Sequence of the second protein:
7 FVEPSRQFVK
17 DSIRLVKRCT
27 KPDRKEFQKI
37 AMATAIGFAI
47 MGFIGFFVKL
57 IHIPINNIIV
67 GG

Interface contacts:
Residue V192 in the first protein contacts residue G48 in the second protein (closest heavy-atom distance 3.6 Å).
Residue Y455 in the first protein contacts residue I36 in the second protein (closest heavy-atom distance 4.3 Å).
Residue Q259 in the first protein is in contact with residue I36 in the second protein (closest heavy-atom distance 3.6 Å).
Residue Y257 in the first protein interacts with residue K27 in the second protein (closest heavy-atom distance 4.2 Å).
Residue L43 in the first protein is in contact with residue V54 in the second protein (closest heavy-atom distance 4.0 Å).
Residue F196 in the first protein is in contact with residue K55 in the second protein (closest heavy-atom distance 3.8 Å).
Residue C188 in the first protein interacts with residue G48 in the second protein (closest heavy-atom distance 3.6 Å).
Residue Q47 in the first protein is in contact with residue H58 in the second protein (closest heavy-atom distance 3.3 Å).
Residue F423 in the first protein contacts residue L21 in the second protein (closest heavy-atom distance 3.5 Å).
Residue T419 in the first protein interacts with residue D17 in the second protein (closest heavy-atom distance 3.2 Å).
Residue L43 in the first protein is in contact with residue G51 in the second protein (closest heavy-atom distance 3.8 Å).
Residue T185 in the first protein interacts with residue M47 in the second protein (closest heavy-atom distance 3.3 Å).
Residue G260 in the first protein contacts residue K27 in the second protein (closest heavy-atom distance 4.3 Å).
Residue Y455 in the first protein interacts with residue T40 in the second protein (closest heavy-atom distance 3.2 Å).
Residue I256 in the first protein interacts with residue P28 in the second protein (closest heavy-atom distance 3.2 Å).
Residue Y416 in the first protein contacts residue D17 in the second protein (closest heavy-atom distance 3.6 Å).
Residue K377 in the first protein is in contact with residue Q13 in the second protein (closest heavy-atom distance 4.4 Å).
Residue I454 in the first protein contacts residue M47 in the second protein (closest heavy-atom distance 4.4 Å).
Residue Y257 in the first protein contacts residue P28 in the second protein (closest heavy-atom distance 3.6 Å).
Residue Y416 in the first protein is in contact with residue R20 in the second protein (closest heavy-atom distance 3.4 Å).
Residue F261 in the first protein contacts residue L21 in the second protein (closest heavy-atom distance 4.0 Å).
Residue I256 in the first protein contacts residue I36 in the second protein (closest heavy-atom distance 3.8 Å).
Residue F458 in the first protein interacts with residue A39 in the second protein (closest heavy-atom distance 3.2 Å).
Residue F423 in the first protein interacts with residue D17 in the second protein (closest heavy-atom distance 3.2 Å).
Residue W193 in the first protein contacts residue K55 in the second protein (closest heavy-atom distance 3.5 Å).
Residue L426 in the first protein is in contact with residue F14 in the second protein (closest heavy-atom distance 3.6 Å).
Residue F423 in the first protein interacts with residue F14 in the second protein (closest heavy-atom distance 3.4 Å).
Residue L426 in the first protein is in contact with residue P10 in the second protein (closest heavy-atom distance 3.8 Å).
Residue A420 in the first protein interacts with residue D17 in the second protein (closest heavy-atom distance 3.9 Å).
Residue F458 in the first protein interacts with residue T40 in the second protein (closest heavy-atom distance 3.8 Å).
Residue E189 in the first protein is in contact with residue M47 in the second protein (closest heavy-atom distance 3.3 Å).
Residue V192 in the first protein interacts with residue G51 in the second protein (closest heavy-atom distance 4.2 Å).
Residue C427 in the first protein is in contact with residue F14 in the second protein (closest heavy-atom distance 3.5 Å).
Residue Y455 in the first protein contacts residue A37 in the second protein (closest heavy-atom distance 4.4 Å).
Residue V192 in the first protein is in contact with residue F52 in the second protein (closest heavy-atom distance 3.6 Å).
Residue T419 in the first protein is in contact with residue R20 in the second protein (closest heavy-atom distance 3.6 Å).
Residue F458 in the first protein is in contact with residue G43 in the second protein (closest heavy-atom distance 3.9 Å).
Residue C188 in the first protein is in contact with residue M47 in the second protein (closest heavy-atom distance 3.7 Å).
Residue F252 in the first protein contacts residue A37 in the second protein (closest heavy-atom distance 3.7 Å).
Residue Y416 in the first protein is in contact with residue L21 in the second protein (closest heavy-atom distance 3.6 Å).
Residue G260 in the first protein is in contact with residue T26 in the second protein (closest heavy-atom distance 3.5 Å).
Residue W193 in the first protein interacts with residue G51 in the second protein (closest heavy-atom distance 4.2 Å).
Residue A373 in the first protein is in contact with residue P10 in the second protein (closest heavy-atom distance 3.7 Å).
Residue L283 in the first protein interacts with residue L21 in the second protein (closest heavy-atom distance 3.6 Å).
Residue K377 in the first protein is in contact with residue P10 in the second protein (closest heavy-atom distance 3.8 Å).
Residue F196 in the first protein is in contact with residue F52 in the second protein (closest heavy-atom distance 3.6 Å).
Residue C188 in the first protein is in contact with residue F44 in the second protein (closest heavy-atom distance 3.5 Å).
Residue R262 in the first protein is in contact with residue C25 in the second protein (closest heavy-atom distance 3.1 Å).
Residue E189 in the first protein interacts with residue G48 in the second protein (closest heavy-atom distance 3.7 Å).
Residue I256 in the first protein is in contact with residue F33 in the second protein (closest heavy-atom distance 4.1 Å).
Residue L283 in the first protein is in contact with residue D17 in the second protein (closest heavy-atom distance 3.8 Å).
Residue F423 in the first protein contacts residue S18 in the second protein (closest heavy-atom distance 3.8 Å).
Residue L181 in the first protein is in contact with residue M47 in the second protein (closest heavy-atom distance 4.2 Å).
Residue G260 in the first protein contacts residue P28 in the second protein (closest heavy-atom distance 3.8 Å).
Residue F261 in the first protein is in contact with residue C25 in the second protein (closest heavy-atom distance 3.5 Å).
Residue I454 in the first protein is in contact with residue T40 in the second protein (closest heavy-atom distance 3.8 Å).
Residue F261 in the first protein interacts with residue T26 in the second protein (closest heavy-atom distance 4.1 Å).
Residue L43 in the first protein contacts residue I50 in the second protein (closest heavy-atom distance 3.7 Å).
Residue R262 in the first protein is in contact with residue R24 in the second protein (closest heavy-atom distance 4.4 Å).
Residue L50 in the first protein is in contact with residue K55 in the second protein (closest heavy-atom distance 4.0 Å).

This data describes a binding interaction between two proteins.

Sequence of the first protein:
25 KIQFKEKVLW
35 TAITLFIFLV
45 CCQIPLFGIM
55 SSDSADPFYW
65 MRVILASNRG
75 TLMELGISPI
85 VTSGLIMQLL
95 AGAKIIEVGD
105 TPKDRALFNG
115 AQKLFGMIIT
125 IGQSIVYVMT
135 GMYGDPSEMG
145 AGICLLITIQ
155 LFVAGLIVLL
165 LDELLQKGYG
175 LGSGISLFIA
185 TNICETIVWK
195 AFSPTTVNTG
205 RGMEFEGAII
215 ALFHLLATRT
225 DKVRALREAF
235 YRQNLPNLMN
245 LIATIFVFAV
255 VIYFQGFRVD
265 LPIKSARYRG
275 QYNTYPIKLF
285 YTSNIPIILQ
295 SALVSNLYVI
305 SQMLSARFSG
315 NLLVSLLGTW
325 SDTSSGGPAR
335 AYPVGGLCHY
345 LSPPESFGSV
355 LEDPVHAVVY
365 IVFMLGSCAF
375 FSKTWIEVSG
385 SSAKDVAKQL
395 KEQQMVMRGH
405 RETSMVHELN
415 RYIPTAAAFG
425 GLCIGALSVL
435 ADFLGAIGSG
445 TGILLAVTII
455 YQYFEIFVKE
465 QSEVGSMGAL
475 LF